Sequence of chain B:
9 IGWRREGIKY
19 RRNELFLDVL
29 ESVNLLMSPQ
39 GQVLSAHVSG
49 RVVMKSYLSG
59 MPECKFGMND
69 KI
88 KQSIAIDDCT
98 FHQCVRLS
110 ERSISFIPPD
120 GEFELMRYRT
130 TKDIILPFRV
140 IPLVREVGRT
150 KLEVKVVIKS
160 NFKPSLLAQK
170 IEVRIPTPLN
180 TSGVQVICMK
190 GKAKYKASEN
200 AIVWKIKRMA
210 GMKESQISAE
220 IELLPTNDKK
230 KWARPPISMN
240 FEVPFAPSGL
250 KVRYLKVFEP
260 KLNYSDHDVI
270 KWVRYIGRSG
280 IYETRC

The following describes two proteins that form a bound complex.

Sequence of chain A:
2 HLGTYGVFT

Residue-level contacts at the interface:
Residue L23 in chain B interacts with residue F9 in chain A (closest heavy-atom distance 4.8 Å).
Residue Q168 in chain B interacts with residue H2 in chain A (closest heavy-atom distance 3.3 Å).
Residue W271 in chain B contacts residue Y6 in chain A (closest heavy-atom distance 3.9 Å).
Residue V242 in chain B interacts with residue L3 in chain A (closest heavy-atom distance 3.2 Å).
Residue K169 in chain B interacts with residue L3 in chain A (closest heavy-atom distance 4.0 Å).
Residue Y253 in chain B interacts with residue F9 in chain A (closest heavy-atom distance 4.1 Å).
Residue R273 in chain B is in contact with residue T5 in chain A (closest heavy-atom distance 3.4 Å).
Residue L166 in chain B contacts residue L3 in chain A (closest heavy-atom distance 5.0 Å).
Residue L25 in chain B is in contact with residue F9 in chain A (closest heavy-atom distance 4.1 Å).
Residue W271 in chain B interacts with residue G7 in chain A (closest heavy-atom distance 3.2 Å).
Residue P243 in chain B contacts residue L3 in chain A (closest heavy-atom distance 3.3 Å).
Residue K270 in chain B is in contact with residue F9 in chain A (closest heavy-atom distance 3.2 Å).
Residue R273 in chain B contacts residue G4 in chain A (closest heavy-atom distance 2.9 Å).
Residue W271 in chain B is in contact with residue F9 in chain A (closest heavy-atom distance 3.8 Å).
Residue V251 in chain B contacts residue F9 in chain A (closest heavy-atom distance 4.5 Å).
Residue Y274 in chain B is in contact with residue L3 in chain A (closest heavy-atom distance 4.8 Å).
Residue E241 in chain B interacts with residue L3 in chain A (closest heavy-atom distance 3.2 Å).
Residue D26 in chain B is in contact with residue Y6 in chain A (closest heavy-atom distance 2.6 Å).
Residue F24 in chain B interacts with residue Y6 in chain A (closest heavy-atom distance 4.0 Å).
Residue Q168 in chain B is in contact with residue L3 in chain A (closest heavy-atom distance 3.3 Å).
Residue V272 in chain B interacts with residue T5 in chain A (closest heavy-atom distance 4.7 Å).
Residue V272 in chain B interacts with residue G7 in chain A (closest heavy-atom distance 2.6 Å).
Residue R252 in chain B is in contact with residue F9 in chain A (closest heavy-atom distance 4.4 Å).
Residue V272 in chain B is in contact with residue V8 in chain A (closest heavy-atom distance 4.6 Å).
Residue V272 in chain B contacts residue Y6 in chain A (closest heavy-atom distance 3.6 Å).
Residue K53 in chain B is in contact with residue Y6 in chain A (closest heavy-atom distance 3.6 Å).
Residue L25 in chain B contacts residue Y6 in chain A (closest heavy-atom distance 3.7 Å).
Residue I275 in chain B is in contact with residue L3 in chain A (closest heavy-atom distance 4.4 Å).
Residue K270 in chain B contacts residue G7 in chain A (closest heavy-atom distance 4.0 Å).
Residue W271 in chain B interacts with residue V8 in chain A (closest heavy-atom distance 3.3 Å).
Residue R273 in chain B is in contact with residue Y6 in chain A (closest heavy-atom distance 3.1 Å).
Residue I275 in chain B interacts with residue G4 in chain A (closest heavy-atom distance 4.2 Å).
Residue L254 in chain B is in contact with residue F9 in chain A (closest heavy-atom distance 4.0 Å).
Residue V272 in chain B contacts residue F9 in chain A (closest heavy-atom distance 3.2 Å).
Residue R273 in chain B is in contact with residue G7 in chain A (closest heavy-atom distance 4.7 Å).
Residue K270 in chain B contacts residue V8 in chain A (closest heavy-atom distance 3.4 Å).
Residue R207 in chain B contacts residue H2 in chain A (closest heavy-atom distance 3.7 Å).